Interface contacts:
Residue M47 in the second protein interacts with residue Y786 in the first protein (closest heavy-atom distance 3.3 Å).
Residue A26 in the second protein interacts with residue L869 in the first protein (closest heavy-atom distance 4.0 Å).
Residue N92 in the second protein interacts with residue V838 in the first protein (closest heavy-atom distance 3.6 Å).
Residue R28 in the second protein is in contact with residue K867 in the first protein (closest heavy-atom distance 3.0 Å).
Residue G48 in the second protein is in contact with residue A778 in the first protein (closest heavy-atom distance 4.4 Å).
Residue V30 in the second protein contacts residue K867 in the first protein (closest heavy-atom distance 3.9 Å).
Residue P27 in the second protein is in contact with residue K867 in the first protein (closest heavy-atom distance 2.9 Å).
Residue G46 in the second protein interacts with residue A778 in the first protein (closest heavy-atom distance 4.4 Å).
Residue R95 in the second protein contacts residue K834 in the first protein (closest heavy-atom distance 4.6 Å).
Residue R95 in the second protein is in contact with residue P864 in the first protein (closest heavy-atom distance 4.3 Å).
Residue P27 in the second protein contacts residue K866 in the first protein (closest heavy-atom distance 3.8 Å).
Residue L94 in the second protein interacts with residue A863 in the first protein (closest heavy-atom distance 4.6 Å).
Residue F21 in the second protein contacts residue A863 in the first protein (closest heavy-atom distance 4.2 Å).
Residue L94 in the second protein is in contact with residue P864 in the first protein (closest heavy-atom distance 4.0 Å).
Residue R95 in the second protein is in contact with residue M861 in the first protein (closest heavy-atom distance 4.2 Å).
Residue E57 in the second protein interacts with residue Q831 in the first protein (closest heavy-atom distance 4.1 Å).
Residue R95 in the second protein interacts with residue E701 in the first protein (closest heavy-atom distance 4.6 Å).
Residue A26 in the second protein contacts residue K866 in the first protein (closest heavy-atom distance 3.8 Å).
Residue R28 in the second protein interacts with residue E865 in the first protein (closest heavy-atom distance 3.6 Å).
Residue R95 in the second protein interacts with residue K862 in the first protein (closest heavy-atom distance 3.5 Å).
Residue D25 in the second protein contacts residue K866 in the first protein (closest heavy-atom distance 2.8 Å).
Residue Y91 in the second protein interacts with residue V838 in the first protein (closest heavy-atom distance 3.8 Å).
Residue E57 in the second protein interacts with residue Y779 in the first protein (closest heavy-atom distance 4.7 Å).
Residue G46 in the second protein is in contact with residue Q781 in the first protein (closest heavy-atom distance 4.1 Å).
Residue I341 in the second protein interacts with residue L869 in the first protein (closest heavy-atom distance 4.5 Å).
Residue D24 in the second protein interacts with residue K866 in the first protein (closest heavy-atom distance 4.1 Å).
Residue A29 in the second protein is in contact with residue K867 in the first protein (closest heavy-atom distance 4.2 Å).
Residue Y91 in the second protein is in contact with residue K842 in the first protein (closest heavy-atom distance 3.4 Å).
Residue K50 in the second protein is in contact with residue A778 in the first protein (closest heavy-atom distance 4.0 Å).
Residue E93 in the second protein is in contact with residue P864 in the first protein (closest heavy-atom distance 3.6 Å).
Residue Q49 in the second protein is in contact with residue A778 in the first protein (closest heavy-atom distance 3.3 Å).
Residue D25 in the second protein is in contact with residue L869 in the first protein (closest heavy-atom distance 3.5 Å).
Residue K50 in the second protein is in contact with residue R782 in the first protein (closest heavy-atom distance 3.8 Å).
Residue Q49 in the second protein is in contact with residue Q781 in the first protein (closest heavy-atom distance 3.4 Å).
Residue M47 in the second protein interacts with residue L785 in the first protein (closest heavy-atom distance 3.7 Å).
Residue K61 in the second protein contacts residue R782 in the first protein (closest heavy-atom distance 4.4 Å).
Residue E334 in the second protein is in contact with residue L869 in the first protein (closest heavy-atom distance 4.4 Å).
Residue A26 in the second protein contacts residue K867 in the first protein (closest heavy-atom distance 3.4 Å).
Residue P27 in the second protein is in contact with residue E865 in the first protein (closest heavy-atom distance 4.3 Å).
Residue G48 in the second protein is in contact with residue R782 in the first protein (closest heavy-atom distance 4.4 Å).
Residue K50 in the second protein is in contact with residue D775 in the first protein (closest heavy-atom distance 3.6 Å).
Residue M47 in the second protein interacts with residue R782 in the first protein (closest heavy-atom distance 3.8 Å).
Residue Y337 in the second protein interacts with residue P868 in the first protein (closest heavy-atom distance 4.0 Å).
Residue R28 in the second protein is in contact with residue P864 in the first protein (closest heavy-atom distance 2.8 Å).
Residue R28 in the second protein interacts with residue K866 in the first protein (closest heavy-atom distance 3.5 Å).
Residue H87 in the second protein interacts with residue K842 in the first protein (closest heavy-atom distance 4.0 Å).
Residue V45 in the second protein contacts residue L785 in the first protein (closest heavy-atom distance 3.5 Å).
Residue H87 in the second protein interacts with residue V838 in the first protein (closest heavy-atom distance 4.2 Å).
Residue N92 in the second protein is in contact with residue K834 in the first protein (closest heavy-atom distance 4.2 Å).
Residue P27 in the second protein contacts residue L869 in the first protein (closest heavy-atom distance 4.3 Å).
Residue P333 in the second protein is in contact with residue V870 in the first protein (closest heavy-atom distance 3.6 Å).
Residue R28 in the second protein interacts with residue A863 in the first protein (closest heavy-atom distance 3.7 Å).
Residue Y53 in the second protein is in contact with residue R782 in the first protein (closest heavy-atom distance 3.1 Å).
Residue R95 in the second protein interacts with residue Y837 in the first protein (closest heavy-atom distance 3.4 Å).
Residue K50 in the second protein is in contact with residue Y779 in the first protein (closest heavy-atom distance 2.8 Å).
Residue Y91 in the second protein contacts residue Y837 in the first protein (closest heavy-atom distance 4.3 Å).
Residue G46 in the second protein is in contact with residue R782 in the first protein (closest heavy-atom distance 3.7 Å).
Residue Q49 in the second protein is in contact with residue Q774 in the first protein (closest heavy-atom distance 4.0 Å).
Residue E334 in the second protein interacts with residue V870 in the first protein (closest heavy-atom distance 4.4 Å).
Residue Y337 in the second protein contacts residue L869 in the first protein (closest heavy-atom distance 3.4 Å).

Sequence of the second protein:
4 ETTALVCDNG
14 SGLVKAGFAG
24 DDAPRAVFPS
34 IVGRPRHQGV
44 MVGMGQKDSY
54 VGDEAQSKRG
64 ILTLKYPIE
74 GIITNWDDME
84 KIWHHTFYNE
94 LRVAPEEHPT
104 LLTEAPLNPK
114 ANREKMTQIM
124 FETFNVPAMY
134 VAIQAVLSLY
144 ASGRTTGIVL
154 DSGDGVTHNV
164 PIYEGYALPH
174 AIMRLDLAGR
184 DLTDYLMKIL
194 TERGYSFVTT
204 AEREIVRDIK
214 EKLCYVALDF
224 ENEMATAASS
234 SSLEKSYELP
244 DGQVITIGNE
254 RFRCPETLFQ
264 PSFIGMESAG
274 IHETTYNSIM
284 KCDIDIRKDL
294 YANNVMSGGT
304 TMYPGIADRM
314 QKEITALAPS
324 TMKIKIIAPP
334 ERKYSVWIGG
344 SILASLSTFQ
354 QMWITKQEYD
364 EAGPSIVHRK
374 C

Sequence of the first protein:
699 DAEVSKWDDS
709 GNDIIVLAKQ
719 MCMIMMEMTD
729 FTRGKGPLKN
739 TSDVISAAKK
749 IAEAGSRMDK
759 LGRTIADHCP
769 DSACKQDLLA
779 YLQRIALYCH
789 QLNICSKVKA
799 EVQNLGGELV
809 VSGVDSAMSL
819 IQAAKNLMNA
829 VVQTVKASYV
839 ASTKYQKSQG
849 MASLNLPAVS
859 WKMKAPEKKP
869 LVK

These two protein chains interact to form a complex.